Sequence of the first protein:
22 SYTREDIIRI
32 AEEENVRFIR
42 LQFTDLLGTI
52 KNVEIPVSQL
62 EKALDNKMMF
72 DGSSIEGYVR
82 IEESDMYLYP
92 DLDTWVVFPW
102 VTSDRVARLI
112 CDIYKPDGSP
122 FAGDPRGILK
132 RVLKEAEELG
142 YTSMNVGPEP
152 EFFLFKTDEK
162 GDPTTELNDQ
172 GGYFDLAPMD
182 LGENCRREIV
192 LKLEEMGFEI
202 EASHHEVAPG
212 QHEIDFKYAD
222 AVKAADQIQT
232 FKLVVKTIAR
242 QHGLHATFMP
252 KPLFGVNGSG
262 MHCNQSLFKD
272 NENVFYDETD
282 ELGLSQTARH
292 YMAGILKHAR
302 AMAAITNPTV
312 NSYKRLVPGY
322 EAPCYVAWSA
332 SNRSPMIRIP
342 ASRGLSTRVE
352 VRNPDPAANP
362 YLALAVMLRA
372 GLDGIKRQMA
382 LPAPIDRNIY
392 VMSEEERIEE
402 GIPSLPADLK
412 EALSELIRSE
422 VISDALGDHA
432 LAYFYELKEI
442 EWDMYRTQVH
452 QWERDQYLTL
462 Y

Interface contacts:
Residue Y79 in the first protein contacts residue R8 in the second protein (closest heavy-atom distance 3.3 Å).
Residue R81 in the first protein is in contact with residue E5 in the second protein (closest heavy-atom distance 2.6 Å).
Residue E442 in the first protein interacts with residue F9 in the second protein (closest heavy-atom distance 4.3 Å).
Residue Y79 in the first protein contacts residue E5 in the second protein (closest heavy-atom distance 3.5 Å).
Residue G78 in the first protein interacts with residue E5 in the second protein (closest heavy-atom distance 4.8 Å).
Residue M445 in the first protein contacts residue F10 in the second protein (closest heavy-atom distance 3.9 Å).
Residue I82 in the first protein is in contact with residue L1 in the second protein (closest heavy-atom distance 4.9 Å).
Residue V80 in the first protein interacts with residue I2 in the second protein (closest heavy-atom distance 4.5 Å).
Residue I441 in the first protein is in contact with residue F9 in the second protein (closest heavy-atom distance 4.2 Å).
Residue Y79 in the first protein interacts with residue F9 in the second protein (closest heavy-atom distance 3.8 Å).
Residue I441 in the first protein interacts with residue I2 in the second protein (closest heavy-atom distance 4.8 Å).
Residue M445 in the first protein interacts with residue F9 in the second protein (closest heavy-atom distance 3.8 Å).
Residue I82 in the first protein contacts residue I2 in the second protein (closest heavy-atom distance 4.6 Å).
Residue Y79 in the first protein is in contact with residue L6 in the second protein (closest heavy-atom distance 3.6 Å).
Residue Y79 in the first protein interacts with residue I2 in the second protein (closest heavy-atom distance 4.0 Å).
Residue M445 in the first protein contacts residue L6 in the second protein (closest heavy-atom distance 4.7 Å).
Residue R81 in the first protein interacts with residue I2 in the second protein (closest heavy-atom distance 3.4 Å).
Residue L48 in the first protein contacts residue R8 in the second protein (closest heavy-atom distance 4.6 Å).
Residue I441 in the first protein contacts residue L6 in the second protein (closest heavy-atom distance 3.9 Å).

These two protein chains interact to form a complex.

Sequence of the second protein:
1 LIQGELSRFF